Interface contacts:
Residue D4807 in chain A contacts residue K4519 in chain B (closest heavy-atom distance 3.0 Å).
Residue N4786 in chain A contacts residue F4736 in chain B (closest heavy-atom distance 3.2 Å).
Residue R190 in chain A is in contact with residue I2421 in chain B (closest heavy-atom distance 3.6 Å).
Residue Q4765 in chain A is in contact with residue T4754 in chain B (closest heavy-atom distance 3.6 Å).
Residue Y4778 in chain A interacts with residue L4742 in chain B (closest heavy-atom distance 3.6 Å).
Residue E189 in chain A is in contact with residue I2421 in chain B (closest heavy-atom distance 3.5 Å).
Residue A4859 in chain A is in contact with residue Q4862 in chain B (closest heavy-atom distance 3.6 Å).
Residue E171 in chain A is in contact with residue E3882 in chain B (closest heavy-atom distance 3.0 Å).
Residue I4847 in chain A is in contact with residue M4816 in chain B (closest heavy-atom distance 3.4 Å).
Residue E1189 in chain A contacts residue E3561 in chain B (closest heavy-atom distance 3.2 Å).
Residue G1499 in chain A contacts residue N2801 in chain B (closest heavy-atom distance 3.0 Å).
Residue G4824 in chain A contacts residue R4821 in chain B (closest heavy-atom distance 3.3 Å).
Residue V186 in chain A interacts with residue R2417 in chain B (closest heavy-atom distance 3.0 Å).
Residue F4785 in chain A contacts residue H4557 in chain B (closest heavy-atom distance 3.5 Å).
Residue Q1498 in chain A interacts with residue Y2800 in chain B (closest heavy-atom distance 3.3 Å).
Residue E189 in chain A interacts with residue R2417 in chain B (closest heavy-atom distance 2.4 Å).
Residue E4181 in chain A interacts with residue E4905 in chain B (closest heavy-atom distance 2.9 Å).
Residue Q4765 in chain A is in contact with residue I4755 in chain B (closest heavy-atom distance 3.3 Å).
Residue D4828 in chain A is in contact with residue R4821 in chain B (closest heavy-atom distance 3.5 Å).
Residue K142 in chain A contacts residue D2430 in chain B (closest heavy-atom distance 3.4 Å).
Residue D4807 in chain A is in contact with residue Y4518 in chain B (closest heavy-atom distance 3.2 Å).
Residue E1180 in chain A interacts with residue F3558 in chain B (closest heavy-atom distance 3.3 Å).
Residue Q168 in chain A contacts residue H240 in chain B (closest heavy-atom distance 3.4 Å).
Residue E4181 in chain A interacts with residue H4902 in chain B (closest heavy-atom distance 3.2 Å).
Residue D4867 in chain A is in contact with residue R4873 in chain B (closest heavy-atom distance 2.4 Å).
Residue F4659 in chain A interacts with residue S4053 in chain B (closest heavy-atom distance 3.5 Å).
Residue E173 in chain A contacts residue R3938 in chain B (closest heavy-atom distance 3.5 Å).
Residue A4859 in chain A is in contact with residue I4865 in chain B (closest heavy-atom distance 3.5 Å).
Residue R190 in chain A contacts residue S2424 in chain B (closest heavy-atom distance 3.6 Å).
Residue E1437 in chain A contacts residue N2801 in chain B (closest heavy-atom distance 3.4 Å).
Residue D4874 in chain A is in contact with residue R4873 in chain B (closest heavy-atom distance 3.0 Å).
Residue P1434 in chain A is in contact with residue N2801 in chain B (closest heavy-atom distance 3.1 Å).
Residue S1550 in chain A contacts residue N2829 in chain B (closest heavy-atom distance 3.6 Å).
Residue F4785 in chain A is in contact with residue V4520 in chain B (closest heavy-atom distance 3.6 Å).
Residue E156 in chain A interacts with residue R2417 in chain B (closest heavy-atom distance 3.3 Å).
Residue Q1498 in chain A contacts residue N2801 in chain B (closest heavy-atom distance 3.5 Å).
Residue Q1436 in chain A is in contact with residue D2826 in chain B (closest heavy-atom distance 2.6 Å).
Residue P1551 in chain A interacts with residue N2829 in chain B (closest heavy-atom distance 3.5 Å).
Residue R111 in chain A interacts with residue E4004 in chain B (closest heavy-atom distance 3.7 Å).
Residue F207 in chain A contacts residue I2324 in chain B (closest heavy-atom distance 3.3 Å).
Residue T4769 in chain A contacts residue I4755 in chain B (closest heavy-atom distance 3.5 Å).
Residue L4779 in chain A is in contact with residue A4739 in chain B (closest heavy-atom distance 3.3 Å).
Residue I4866 in chain A is in contact with residue I4866 in chain B (closest heavy-atom distance 3.7 Å).
Residue D4846 in chain A is in contact with residue Y4817 in chain B (closest heavy-atom distance 2.4 Å).
Residue M4808 in chain A is in contact with residue Y4518 in chain B (closest heavy-atom distance 3.5 Å).
Residue E1180 in chain A interacts with residue Q3562 in chain B (closest heavy-atom distance 2.8 Å).
Residue M4808 in chain A is in contact with residue L4516 in chain B (closest heavy-atom distance 3.2 Å).
Residue Y4778 in chain A is in contact with residue L4516 in chain B (closest heavy-atom distance 3.6 Å).
Residue F4785 in chain A contacts residue F4736 in chain B (closest heavy-atom distance 3.4 Å).
Residue K174 in chain A is in contact with residue E4004 in chain B (closest heavy-atom distance 3.6 Å).
Residue D4806 in chain A interacts with residue V4520 in chain B (closest heavy-atom distance 3.6 Å).
Residue L4779 in chain A contacts residue L4743 in chain B (closest heavy-atom distance 3.7 Å).
Residue R4842 in chain A contacts residue Y4817 in chain B (closest heavy-atom distance 3.6 Å).
Residue G4863 in chain A contacts residue I4866 in chain B (closest heavy-atom distance 3.5 Å).
Residue T140 in chain A contacts residue R2335 in chain B (closest heavy-atom distance 2.7 Å).
Residue Y191 in chain A interacts with residue R2325 in chain B (closest heavy-atom distance 3.2 Å).
Residue Y4778 in chain A is in contact with residue N4512 in chain B (closest heavy-atom distance 3.4 Å).
Residue Q1498 in chain A is in contact with residue L2799 in chain B (closest heavy-atom distance 3.3 Å).
Residue L4768 in chain A contacts residue T4751 in chain B (closest heavy-atom distance 3.3 Å).
Residue R76 in chain A interacts with residue Y3890 in chain B (closest heavy-atom distance 3.7 Å).

Sequence of chain B:
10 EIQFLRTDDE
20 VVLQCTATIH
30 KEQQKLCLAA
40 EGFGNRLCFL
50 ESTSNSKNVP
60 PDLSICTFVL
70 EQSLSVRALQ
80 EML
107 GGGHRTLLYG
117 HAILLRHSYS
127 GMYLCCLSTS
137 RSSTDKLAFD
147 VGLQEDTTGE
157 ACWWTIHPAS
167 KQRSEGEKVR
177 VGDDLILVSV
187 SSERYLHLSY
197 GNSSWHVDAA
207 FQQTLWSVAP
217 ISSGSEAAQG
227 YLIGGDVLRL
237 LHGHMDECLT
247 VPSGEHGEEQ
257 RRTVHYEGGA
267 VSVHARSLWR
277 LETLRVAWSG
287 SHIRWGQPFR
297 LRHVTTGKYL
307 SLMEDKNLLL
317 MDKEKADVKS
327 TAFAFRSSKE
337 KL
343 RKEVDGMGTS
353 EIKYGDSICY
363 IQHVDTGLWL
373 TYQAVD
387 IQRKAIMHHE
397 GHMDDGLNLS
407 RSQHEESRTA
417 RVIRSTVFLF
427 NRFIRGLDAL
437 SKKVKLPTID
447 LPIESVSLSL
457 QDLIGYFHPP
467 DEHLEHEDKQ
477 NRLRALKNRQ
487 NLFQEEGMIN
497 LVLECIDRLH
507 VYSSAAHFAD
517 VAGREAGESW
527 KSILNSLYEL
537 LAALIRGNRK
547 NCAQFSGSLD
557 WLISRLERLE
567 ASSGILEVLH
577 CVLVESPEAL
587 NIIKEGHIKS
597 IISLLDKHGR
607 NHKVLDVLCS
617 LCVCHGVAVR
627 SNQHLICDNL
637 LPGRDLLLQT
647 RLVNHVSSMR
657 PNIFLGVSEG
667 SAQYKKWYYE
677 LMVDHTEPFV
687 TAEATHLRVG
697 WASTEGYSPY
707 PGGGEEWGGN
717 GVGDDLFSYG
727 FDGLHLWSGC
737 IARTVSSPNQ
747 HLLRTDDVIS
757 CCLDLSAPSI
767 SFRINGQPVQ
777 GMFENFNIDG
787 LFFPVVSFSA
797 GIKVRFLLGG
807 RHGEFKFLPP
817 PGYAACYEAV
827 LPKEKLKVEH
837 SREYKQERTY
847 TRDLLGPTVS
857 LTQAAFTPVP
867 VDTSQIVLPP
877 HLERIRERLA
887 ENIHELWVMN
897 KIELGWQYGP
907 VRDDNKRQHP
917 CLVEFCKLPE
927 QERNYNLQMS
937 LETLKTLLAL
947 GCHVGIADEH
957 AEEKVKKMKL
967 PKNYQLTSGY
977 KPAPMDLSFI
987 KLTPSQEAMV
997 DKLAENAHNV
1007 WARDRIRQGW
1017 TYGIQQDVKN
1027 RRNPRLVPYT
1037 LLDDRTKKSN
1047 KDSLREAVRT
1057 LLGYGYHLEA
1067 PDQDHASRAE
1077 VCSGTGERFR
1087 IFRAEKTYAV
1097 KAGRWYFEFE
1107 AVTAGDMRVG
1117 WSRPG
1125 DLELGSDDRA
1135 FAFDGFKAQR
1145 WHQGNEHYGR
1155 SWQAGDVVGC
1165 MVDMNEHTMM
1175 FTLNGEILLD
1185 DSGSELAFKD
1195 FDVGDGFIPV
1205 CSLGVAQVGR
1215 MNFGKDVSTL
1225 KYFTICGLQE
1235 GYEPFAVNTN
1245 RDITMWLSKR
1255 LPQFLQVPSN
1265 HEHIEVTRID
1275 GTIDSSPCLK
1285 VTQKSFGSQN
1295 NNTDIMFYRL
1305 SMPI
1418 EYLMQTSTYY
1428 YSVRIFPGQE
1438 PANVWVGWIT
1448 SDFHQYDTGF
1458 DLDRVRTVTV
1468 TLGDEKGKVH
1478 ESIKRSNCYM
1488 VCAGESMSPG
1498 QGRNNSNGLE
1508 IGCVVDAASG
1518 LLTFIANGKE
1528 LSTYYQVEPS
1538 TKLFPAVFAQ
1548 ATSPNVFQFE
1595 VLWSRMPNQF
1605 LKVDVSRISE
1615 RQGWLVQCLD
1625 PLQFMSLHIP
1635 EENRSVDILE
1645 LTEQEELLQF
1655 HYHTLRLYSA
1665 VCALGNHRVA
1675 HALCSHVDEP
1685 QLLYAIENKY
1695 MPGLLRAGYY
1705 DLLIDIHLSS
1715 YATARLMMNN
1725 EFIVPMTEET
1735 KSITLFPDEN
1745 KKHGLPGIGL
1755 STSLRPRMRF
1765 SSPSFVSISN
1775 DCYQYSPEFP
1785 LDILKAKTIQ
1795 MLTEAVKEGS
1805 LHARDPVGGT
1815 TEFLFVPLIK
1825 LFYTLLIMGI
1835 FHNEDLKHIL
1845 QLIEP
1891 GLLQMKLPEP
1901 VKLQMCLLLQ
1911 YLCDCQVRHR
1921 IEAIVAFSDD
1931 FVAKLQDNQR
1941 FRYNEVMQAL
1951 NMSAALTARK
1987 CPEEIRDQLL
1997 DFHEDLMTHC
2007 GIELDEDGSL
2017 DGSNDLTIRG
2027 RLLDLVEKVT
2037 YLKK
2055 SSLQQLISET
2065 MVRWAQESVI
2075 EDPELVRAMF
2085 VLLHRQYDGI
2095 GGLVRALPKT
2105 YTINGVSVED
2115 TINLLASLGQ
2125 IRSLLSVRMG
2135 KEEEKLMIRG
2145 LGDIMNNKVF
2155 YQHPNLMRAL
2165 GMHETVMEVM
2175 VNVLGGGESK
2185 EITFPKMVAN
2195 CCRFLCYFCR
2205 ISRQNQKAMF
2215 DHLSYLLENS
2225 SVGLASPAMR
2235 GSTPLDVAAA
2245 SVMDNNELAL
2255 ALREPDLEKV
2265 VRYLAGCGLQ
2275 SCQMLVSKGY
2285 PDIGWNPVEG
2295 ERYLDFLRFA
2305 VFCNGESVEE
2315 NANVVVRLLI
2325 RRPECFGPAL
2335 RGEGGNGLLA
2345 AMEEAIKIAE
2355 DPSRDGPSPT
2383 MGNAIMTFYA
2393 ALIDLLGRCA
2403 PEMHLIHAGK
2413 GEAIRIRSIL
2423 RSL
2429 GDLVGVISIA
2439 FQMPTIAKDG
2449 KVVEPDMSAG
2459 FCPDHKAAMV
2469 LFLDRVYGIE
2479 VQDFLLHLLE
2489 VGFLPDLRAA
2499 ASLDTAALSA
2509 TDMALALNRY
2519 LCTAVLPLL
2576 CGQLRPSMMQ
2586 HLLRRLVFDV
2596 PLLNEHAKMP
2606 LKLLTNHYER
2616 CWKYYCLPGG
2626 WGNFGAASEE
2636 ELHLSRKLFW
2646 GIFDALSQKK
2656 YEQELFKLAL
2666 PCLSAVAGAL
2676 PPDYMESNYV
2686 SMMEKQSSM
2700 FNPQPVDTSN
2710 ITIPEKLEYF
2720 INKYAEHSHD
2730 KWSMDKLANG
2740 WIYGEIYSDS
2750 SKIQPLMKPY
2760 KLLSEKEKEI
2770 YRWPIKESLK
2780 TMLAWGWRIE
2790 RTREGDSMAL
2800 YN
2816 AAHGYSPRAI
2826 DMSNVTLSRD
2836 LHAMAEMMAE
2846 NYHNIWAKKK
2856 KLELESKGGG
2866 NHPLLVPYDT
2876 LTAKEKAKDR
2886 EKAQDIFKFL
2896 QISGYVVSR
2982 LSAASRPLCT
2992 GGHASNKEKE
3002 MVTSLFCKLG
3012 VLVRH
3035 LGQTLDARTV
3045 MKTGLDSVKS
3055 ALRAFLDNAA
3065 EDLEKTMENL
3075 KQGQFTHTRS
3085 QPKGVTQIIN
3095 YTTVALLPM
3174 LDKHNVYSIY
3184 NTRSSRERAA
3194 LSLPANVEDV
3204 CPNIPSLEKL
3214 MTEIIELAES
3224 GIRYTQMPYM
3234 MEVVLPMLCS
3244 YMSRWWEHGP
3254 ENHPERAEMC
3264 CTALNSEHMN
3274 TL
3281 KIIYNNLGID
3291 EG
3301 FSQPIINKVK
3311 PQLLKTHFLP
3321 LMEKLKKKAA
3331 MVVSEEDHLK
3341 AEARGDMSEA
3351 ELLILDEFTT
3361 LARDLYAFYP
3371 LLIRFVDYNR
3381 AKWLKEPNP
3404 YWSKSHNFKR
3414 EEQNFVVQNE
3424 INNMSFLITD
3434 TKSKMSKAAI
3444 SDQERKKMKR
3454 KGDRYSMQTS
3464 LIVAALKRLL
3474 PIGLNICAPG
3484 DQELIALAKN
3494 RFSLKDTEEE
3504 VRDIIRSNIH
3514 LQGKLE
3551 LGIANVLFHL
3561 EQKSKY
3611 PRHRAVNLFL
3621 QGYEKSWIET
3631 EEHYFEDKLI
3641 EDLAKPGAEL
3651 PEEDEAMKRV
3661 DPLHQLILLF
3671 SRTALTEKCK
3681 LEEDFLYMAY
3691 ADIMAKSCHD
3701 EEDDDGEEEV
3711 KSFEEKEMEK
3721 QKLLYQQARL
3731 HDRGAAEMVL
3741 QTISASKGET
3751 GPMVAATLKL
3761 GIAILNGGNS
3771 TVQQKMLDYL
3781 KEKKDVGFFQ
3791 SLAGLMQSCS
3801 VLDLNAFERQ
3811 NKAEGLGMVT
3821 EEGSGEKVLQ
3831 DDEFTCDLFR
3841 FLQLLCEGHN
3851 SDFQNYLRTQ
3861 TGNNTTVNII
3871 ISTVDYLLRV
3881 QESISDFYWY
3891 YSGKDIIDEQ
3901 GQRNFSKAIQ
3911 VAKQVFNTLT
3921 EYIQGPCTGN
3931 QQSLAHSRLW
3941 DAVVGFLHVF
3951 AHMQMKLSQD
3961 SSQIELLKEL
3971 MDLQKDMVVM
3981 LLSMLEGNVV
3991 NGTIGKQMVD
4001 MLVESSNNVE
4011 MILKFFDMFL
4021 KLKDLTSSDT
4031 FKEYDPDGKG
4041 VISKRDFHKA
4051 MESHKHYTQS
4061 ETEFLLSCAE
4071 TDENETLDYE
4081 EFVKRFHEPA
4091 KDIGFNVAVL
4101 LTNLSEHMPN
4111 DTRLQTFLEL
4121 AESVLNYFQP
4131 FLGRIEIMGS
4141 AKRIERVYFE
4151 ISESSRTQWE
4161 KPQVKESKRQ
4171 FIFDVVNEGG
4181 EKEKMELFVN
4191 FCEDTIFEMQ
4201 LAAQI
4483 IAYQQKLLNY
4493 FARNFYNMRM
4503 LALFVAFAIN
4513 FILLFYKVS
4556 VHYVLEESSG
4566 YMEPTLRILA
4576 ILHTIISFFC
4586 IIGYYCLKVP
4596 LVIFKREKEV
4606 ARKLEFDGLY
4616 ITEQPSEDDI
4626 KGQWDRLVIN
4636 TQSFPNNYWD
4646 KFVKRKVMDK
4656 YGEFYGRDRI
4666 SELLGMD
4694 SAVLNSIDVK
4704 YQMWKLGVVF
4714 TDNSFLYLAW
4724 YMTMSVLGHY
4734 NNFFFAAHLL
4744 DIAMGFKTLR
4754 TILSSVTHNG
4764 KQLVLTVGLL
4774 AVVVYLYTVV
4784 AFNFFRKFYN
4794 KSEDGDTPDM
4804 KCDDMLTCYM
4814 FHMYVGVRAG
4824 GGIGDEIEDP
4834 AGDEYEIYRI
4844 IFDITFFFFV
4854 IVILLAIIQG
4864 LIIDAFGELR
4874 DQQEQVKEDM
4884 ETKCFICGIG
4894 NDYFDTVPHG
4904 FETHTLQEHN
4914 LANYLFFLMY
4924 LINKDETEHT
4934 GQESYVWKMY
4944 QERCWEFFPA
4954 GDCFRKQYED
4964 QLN

Sequence of chain A:
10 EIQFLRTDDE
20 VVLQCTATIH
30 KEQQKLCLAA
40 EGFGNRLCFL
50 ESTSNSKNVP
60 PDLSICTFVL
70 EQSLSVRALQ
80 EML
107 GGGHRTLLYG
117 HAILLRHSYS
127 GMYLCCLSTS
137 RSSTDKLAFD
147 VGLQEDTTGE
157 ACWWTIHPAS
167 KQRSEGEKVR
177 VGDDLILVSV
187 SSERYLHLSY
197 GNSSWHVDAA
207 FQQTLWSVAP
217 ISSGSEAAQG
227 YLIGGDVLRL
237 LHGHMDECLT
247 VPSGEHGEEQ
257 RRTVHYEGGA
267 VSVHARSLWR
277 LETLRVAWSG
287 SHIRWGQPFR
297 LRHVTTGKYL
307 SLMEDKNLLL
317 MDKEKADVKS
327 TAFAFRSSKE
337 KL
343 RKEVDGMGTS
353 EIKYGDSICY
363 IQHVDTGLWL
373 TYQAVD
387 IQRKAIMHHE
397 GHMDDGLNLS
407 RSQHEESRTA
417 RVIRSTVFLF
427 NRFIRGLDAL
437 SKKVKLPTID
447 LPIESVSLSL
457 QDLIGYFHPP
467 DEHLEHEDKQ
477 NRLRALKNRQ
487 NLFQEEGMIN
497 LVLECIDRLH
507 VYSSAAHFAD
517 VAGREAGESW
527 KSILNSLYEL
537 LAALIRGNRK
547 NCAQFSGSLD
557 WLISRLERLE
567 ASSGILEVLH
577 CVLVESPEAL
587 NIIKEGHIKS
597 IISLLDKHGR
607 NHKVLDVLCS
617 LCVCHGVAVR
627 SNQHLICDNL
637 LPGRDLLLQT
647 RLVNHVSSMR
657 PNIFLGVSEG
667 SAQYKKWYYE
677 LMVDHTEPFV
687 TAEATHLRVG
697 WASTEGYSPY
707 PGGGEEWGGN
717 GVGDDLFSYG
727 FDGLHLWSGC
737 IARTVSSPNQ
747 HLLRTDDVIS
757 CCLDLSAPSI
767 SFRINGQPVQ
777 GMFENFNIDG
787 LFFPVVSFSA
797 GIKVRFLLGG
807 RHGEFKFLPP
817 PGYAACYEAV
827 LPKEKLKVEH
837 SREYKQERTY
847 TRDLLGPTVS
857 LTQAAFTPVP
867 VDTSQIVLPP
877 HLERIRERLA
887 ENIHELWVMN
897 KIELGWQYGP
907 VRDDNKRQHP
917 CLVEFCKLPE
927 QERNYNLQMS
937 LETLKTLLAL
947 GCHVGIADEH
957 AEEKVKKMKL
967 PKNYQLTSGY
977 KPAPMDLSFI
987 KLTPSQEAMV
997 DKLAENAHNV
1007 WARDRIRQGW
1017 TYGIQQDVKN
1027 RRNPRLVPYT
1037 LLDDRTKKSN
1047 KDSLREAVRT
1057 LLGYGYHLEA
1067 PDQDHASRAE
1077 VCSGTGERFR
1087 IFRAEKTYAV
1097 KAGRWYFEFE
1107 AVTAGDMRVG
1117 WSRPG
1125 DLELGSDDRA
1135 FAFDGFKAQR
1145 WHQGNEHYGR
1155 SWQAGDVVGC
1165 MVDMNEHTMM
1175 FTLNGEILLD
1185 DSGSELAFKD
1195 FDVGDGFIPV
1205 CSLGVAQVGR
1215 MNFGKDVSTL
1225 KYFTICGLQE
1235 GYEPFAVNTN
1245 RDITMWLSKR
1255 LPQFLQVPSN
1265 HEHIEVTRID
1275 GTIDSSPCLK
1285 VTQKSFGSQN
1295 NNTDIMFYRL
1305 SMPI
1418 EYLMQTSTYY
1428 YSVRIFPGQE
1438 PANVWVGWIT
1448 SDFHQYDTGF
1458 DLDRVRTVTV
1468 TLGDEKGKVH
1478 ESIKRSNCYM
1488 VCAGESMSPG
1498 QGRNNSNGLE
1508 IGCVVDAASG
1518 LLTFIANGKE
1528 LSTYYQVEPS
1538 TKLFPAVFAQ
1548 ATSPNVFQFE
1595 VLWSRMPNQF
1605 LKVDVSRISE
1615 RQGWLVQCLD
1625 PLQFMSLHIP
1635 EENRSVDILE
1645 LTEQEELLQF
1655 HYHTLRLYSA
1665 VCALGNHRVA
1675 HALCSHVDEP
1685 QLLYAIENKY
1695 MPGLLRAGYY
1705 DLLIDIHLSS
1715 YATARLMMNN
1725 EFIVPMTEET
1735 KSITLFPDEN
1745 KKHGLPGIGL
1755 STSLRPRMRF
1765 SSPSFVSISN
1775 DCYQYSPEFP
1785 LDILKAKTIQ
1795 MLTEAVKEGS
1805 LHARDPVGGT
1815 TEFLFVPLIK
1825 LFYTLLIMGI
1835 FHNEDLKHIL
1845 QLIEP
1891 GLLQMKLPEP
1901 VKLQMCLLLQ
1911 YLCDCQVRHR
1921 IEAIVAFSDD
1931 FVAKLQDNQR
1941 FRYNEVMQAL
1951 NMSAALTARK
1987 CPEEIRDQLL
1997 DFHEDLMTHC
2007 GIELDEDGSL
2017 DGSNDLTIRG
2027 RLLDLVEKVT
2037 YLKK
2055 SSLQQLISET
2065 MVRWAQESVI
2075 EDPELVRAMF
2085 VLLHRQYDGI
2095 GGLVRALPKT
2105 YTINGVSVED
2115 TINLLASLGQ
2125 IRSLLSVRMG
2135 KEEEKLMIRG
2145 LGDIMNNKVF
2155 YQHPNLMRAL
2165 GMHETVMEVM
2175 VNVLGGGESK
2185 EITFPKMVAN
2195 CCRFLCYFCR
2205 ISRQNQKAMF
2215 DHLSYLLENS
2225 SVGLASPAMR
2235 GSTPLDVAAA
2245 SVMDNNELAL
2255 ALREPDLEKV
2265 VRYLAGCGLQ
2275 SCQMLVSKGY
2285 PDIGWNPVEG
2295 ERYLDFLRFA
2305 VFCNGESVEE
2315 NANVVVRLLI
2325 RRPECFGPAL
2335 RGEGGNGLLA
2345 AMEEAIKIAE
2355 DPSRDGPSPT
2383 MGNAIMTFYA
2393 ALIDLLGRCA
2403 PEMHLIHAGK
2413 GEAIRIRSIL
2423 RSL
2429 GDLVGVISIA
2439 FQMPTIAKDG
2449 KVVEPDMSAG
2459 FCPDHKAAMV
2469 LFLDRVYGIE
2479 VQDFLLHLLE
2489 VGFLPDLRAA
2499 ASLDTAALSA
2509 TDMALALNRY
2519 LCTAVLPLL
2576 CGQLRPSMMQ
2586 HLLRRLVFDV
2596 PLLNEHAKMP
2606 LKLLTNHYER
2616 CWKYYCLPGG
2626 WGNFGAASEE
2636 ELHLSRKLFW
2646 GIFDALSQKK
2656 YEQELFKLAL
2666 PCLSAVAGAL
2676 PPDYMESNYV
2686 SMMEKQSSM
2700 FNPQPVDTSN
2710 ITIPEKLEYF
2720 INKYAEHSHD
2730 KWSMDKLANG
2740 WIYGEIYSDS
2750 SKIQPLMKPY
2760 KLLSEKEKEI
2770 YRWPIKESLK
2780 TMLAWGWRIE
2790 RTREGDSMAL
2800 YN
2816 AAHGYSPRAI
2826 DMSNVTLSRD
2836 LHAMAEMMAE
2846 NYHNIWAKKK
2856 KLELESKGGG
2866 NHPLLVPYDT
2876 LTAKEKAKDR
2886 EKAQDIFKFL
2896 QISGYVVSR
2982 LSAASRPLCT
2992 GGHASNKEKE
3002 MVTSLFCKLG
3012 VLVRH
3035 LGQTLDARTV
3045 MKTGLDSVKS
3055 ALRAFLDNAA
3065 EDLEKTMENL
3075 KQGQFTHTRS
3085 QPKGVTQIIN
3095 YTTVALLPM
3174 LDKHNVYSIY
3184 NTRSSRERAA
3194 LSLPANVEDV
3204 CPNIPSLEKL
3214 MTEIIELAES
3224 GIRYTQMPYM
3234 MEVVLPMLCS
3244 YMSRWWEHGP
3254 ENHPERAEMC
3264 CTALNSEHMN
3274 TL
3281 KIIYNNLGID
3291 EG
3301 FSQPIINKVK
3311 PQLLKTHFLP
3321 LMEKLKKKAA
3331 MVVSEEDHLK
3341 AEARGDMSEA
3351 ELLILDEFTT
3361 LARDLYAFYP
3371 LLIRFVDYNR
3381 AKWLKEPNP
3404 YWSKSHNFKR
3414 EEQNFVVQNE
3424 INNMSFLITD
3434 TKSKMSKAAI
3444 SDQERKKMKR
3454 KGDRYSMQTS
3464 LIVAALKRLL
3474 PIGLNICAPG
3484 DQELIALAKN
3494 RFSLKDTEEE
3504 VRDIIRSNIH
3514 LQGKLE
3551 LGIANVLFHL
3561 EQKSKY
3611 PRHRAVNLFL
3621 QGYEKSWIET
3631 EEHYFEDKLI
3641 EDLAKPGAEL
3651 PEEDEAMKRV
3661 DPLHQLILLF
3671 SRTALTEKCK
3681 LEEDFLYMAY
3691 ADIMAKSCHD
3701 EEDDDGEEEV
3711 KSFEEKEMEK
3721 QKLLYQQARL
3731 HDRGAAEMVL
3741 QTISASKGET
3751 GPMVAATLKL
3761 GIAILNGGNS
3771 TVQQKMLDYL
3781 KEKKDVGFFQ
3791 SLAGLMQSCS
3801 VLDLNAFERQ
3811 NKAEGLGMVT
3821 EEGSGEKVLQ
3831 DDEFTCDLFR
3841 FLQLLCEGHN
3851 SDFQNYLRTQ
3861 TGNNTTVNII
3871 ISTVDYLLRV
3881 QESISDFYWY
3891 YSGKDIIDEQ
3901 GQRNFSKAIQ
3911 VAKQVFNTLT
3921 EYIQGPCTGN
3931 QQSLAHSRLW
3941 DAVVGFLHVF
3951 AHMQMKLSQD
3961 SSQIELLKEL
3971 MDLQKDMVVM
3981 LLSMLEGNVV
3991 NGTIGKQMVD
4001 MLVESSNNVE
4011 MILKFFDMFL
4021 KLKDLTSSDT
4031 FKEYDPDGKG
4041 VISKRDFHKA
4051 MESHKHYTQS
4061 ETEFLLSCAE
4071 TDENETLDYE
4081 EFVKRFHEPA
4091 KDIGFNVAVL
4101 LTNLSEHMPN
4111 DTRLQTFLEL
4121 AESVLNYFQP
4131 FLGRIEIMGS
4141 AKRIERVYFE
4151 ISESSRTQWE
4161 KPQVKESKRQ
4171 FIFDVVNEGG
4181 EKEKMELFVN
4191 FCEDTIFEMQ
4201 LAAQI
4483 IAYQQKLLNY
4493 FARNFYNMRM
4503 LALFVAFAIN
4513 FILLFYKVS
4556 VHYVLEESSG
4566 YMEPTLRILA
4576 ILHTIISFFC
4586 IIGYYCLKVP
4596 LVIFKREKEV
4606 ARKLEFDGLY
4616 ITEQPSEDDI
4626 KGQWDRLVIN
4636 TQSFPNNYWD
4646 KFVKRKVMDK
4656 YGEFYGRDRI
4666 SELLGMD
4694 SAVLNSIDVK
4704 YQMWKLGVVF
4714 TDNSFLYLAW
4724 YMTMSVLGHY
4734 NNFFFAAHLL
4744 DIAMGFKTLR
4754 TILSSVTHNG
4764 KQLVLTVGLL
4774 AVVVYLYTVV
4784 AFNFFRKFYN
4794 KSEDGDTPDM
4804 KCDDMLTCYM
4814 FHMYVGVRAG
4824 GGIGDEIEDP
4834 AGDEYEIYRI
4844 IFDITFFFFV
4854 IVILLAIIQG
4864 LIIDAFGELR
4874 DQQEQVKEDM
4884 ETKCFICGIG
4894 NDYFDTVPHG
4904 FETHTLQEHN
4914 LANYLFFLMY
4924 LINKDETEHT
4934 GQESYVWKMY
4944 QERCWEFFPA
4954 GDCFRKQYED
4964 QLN

The following describes two proteins that form a bound complex.